The following describes two proteins that form a bound complex.

Contacts between the two chains:
Residue D349 in chain A is in contact with residue R2 in chain B (closest heavy-atom distance 3.0 Å).
Residue Y70 in chain A contacts residue I5 in chain B (closest heavy-atom distance 2.8 Å).
Residue W353 in chain A contacts residue V3 in chain B (closest heavy-atom distance 4.3 Å).
Residue T346 in chain A is in contact with residue Y4 in chain B (closest heavy-atom distance 4.0 Å).
Residue Y71 in chain A is in contact with residue H6 in chain B (closest heavy-atom distance 4.1 Å).
Residue Y156 in chain A is in contact with residue I5 in chain B (closest heavy-atom distance 3.8 Å).
Residue Y171 in chain A contacts residue Y4 in chain B (closest heavy-atom distance 2.9 Å).
Residue Y70 in chain A interacts with residue P7 in chain B (closest heavy-atom distance 4.7 Å).
Residue M95 in chain A is in contact with residue I8 in chain B (closest heavy-atom distance 4.0 Å).
Residue Y156 in chain A is in contact with residue V3 in chain B (closest heavy-atom distance 3.7 Å).
Residue Y71 in chain A is in contact with residue P7 in chain B (closest heavy-atom distance 3.1 Å).
Residue C162 in chain A contacts residue Y4 in chain B (closest heavy-atom distance 4.7 Å).
Residue F378 in chain A contacts residue I8 in chain B (closest heavy-atom distance 3.8 Å).
Residue L91 in chain A is in contact with residue I8 in chain B (closest heavy-atom distance 3.9 Å).
Residue G88 in chain A is in contact with residue P7 in chain B (closest heavy-atom distance 4.6 Å).
Residue Y156 in chain A interacts with residue R2 in chain B (closest heavy-atom distance 3.5 Å).
Residue W353 in chain A is in contact with residue R2 in chain B (closest heavy-atom distance 3.7 Å).
Residue M164 in chain A contacts residue Y4 in chain B (closest heavy-atom distance 3.2 Å).
Residue C162 in chain A interacts with residue I5 in chain B (closest heavy-atom distance 3.4 Å).
Residue I154 in chain A contacts residue V3 in chain B (closest heavy-atom distance 3.3 Å).
Residue D349 in chain A contacts residue Y4 in chain B (closest heavy-atom distance 3.3 Å).
Residue L91 in chain A interacts with residue P7 in chain B (closest heavy-atom distance 3.9 Å).
Residue I163 in chain A is in contact with residue I5 in chain B (closest heavy-atom distance 4.4 Å).
Residue S175 in chain A is in contact with residue Y4 in chain B (closest heavy-atom distance 3.8 Å).
Residue F342 in chain A contacts residue Y4 in chain B (closest heavy-atom distance 4.6 Å).
Residue D367 in chain A is in contact with residue H6 in chain B (closest heavy-atom distance 3.1 Å).
Residue E155 in chain A is in contact with residue V3 in chain B (closest heavy-atom distance 4.4 Å).
Residue K182 in chain A contacts residue I8 in chain B (closest heavy-atom distance 2.6 Å).
Residue D367 in chain A interacts with residue V3 in chain B (closest heavy-atom distance 4.6 Å).
Residue Y75 in chain A contacts residue H6 in chain B (closest heavy-atom distance 4.5 Å).
Residue K182 in chain A interacts with residue Y4 in chain B (closest heavy-atom distance 2.9 Å).
Residue Q4 in chain A is in contact with residue R2 in chain B (closest heavy-atom distance 4.2 Å).
Residue I374 in chain A interacts with residue I8 in chain B (closest heavy-atom distance 3.7 Å).
Residue L370 in chain A contacts residue H6 in chain B (closest heavy-atom distance 3.3 Å).
Residue L370 in chain A interacts with residue Y4 in chain B (closest heavy-atom distance 4.5 Å).
Residue F342 in chain A is in contact with residue I8 in chain B (closest heavy-atom distance 3.9 Å).
Residue Y18 in chain A contacts residue P7 in chain B (closest heavy-atom distance 4.3 Å).
Residue A179 in chain A contacts residue Y4 in chain B (closest heavy-atom distance 4.8 Å).
Residue I363 in chain A is in contact with residue R2 in chain B (closest heavy-atom distance 3.9 Å).
Residue P371 in chain A interacts with residue H6 in chain B (closest heavy-atom distance 3.8 Å).
Residue D367 in chain A is in contact with residue I5 in chain B (closest heavy-atom distance 3.8 Å).
Residue S3 in chain A contacts residue R2 in chain B (closest heavy-atom distance 3.4 Å).
Residue R149 in chain A contacts residue P7 in chain B (closest heavy-atom distance 3.3 Å).
Residue C2 in chain A is in contact with residue R2 in chain B (closest heavy-atom distance 3.9 Å).
Residue Y75 in chain A is in contact with residue I5 in chain B (closest heavy-atom distance 3.6 Å).
Residue R149 in chain A contacts residue I5 in chain B (closest heavy-atom distance 4.5 Å).
Residue D367 in chain A contacts residue R2 in chain B (closest heavy-atom distance 2.7 Å).
Residue I163 in chain A is in contact with residue V3 in chain B (closest heavy-atom distance 3.7 Å).
Residue I374 in chain A contacts residue P7 in chain B (closest heavy-atom distance 3.9 Å).
Residue W353 in chain A contacts residue Y4 in chain B (closest heavy-atom distance 4.5 Å).
Residue E155 in chain A interacts with residue R2 in chain B (closest heavy-atom distance 4.4 Å).
Residue Y171 in chain A interacts with residue R2 in chain B (closest heavy-atom distance 4.0 Å).
Residue I163 in chain A contacts residue Y4 in chain B (closest heavy-atom distance 3.3 Å).
Residue Y171 in chain A is in contact with residue V3 in chain B (closest heavy-atom distance 3.1 Å).
Residue P6 in chain A interacts with residue I5 in chain B (closest heavy-atom distance 3.6 Å).
Residue I374 in chain A interacts with residue H6 in chain B (closest heavy-atom distance 3.6 Å).
Residue R149 in chain A contacts residue H6 in chain B (closest heavy-atom distance 3.5 Å).
Residue R149 in chain A is in contact with residue I8 in chain B (closest heavy-atom distance 4.4 Å).
Residue T92 in chain A is in contact with residue I8 in chain B (closest heavy-atom distance 3.6 Å).
Residue W67 in chain A is in contact with residue P7 in chain B (closest heavy-atom distance 3.9 Å).

Sequence of chain A:
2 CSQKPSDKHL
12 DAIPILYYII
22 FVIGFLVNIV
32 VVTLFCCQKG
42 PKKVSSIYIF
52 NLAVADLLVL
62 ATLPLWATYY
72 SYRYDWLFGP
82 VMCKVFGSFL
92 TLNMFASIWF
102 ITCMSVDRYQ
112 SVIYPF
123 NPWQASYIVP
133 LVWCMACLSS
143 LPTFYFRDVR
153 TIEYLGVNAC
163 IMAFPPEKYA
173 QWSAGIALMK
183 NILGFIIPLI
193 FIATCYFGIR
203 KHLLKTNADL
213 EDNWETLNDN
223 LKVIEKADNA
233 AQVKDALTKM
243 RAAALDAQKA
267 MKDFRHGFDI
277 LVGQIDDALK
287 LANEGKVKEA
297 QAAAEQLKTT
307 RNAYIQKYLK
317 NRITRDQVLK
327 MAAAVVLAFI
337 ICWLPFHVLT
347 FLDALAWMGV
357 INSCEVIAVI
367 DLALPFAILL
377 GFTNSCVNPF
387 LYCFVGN

Sequence of chain B:
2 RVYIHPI